Contacts between the two chains:
Residue R200 in chain A interacts with residue D24 in chain B (closest heavy-atom distance 2.7 Å).
Residue F197 in chain A interacts with residue Q122 in chain B (closest heavy-atom distance 3.4 Å).
Residue Q123 in chain A is in contact with residue F197 in chain B (closest heavy-atom distance 3.5 Å).
Residue F194 in chain A contacts residue G127 in chain B (closest heavy-atom distance 3.6 Å).
Residue V157 in chain A contacts residue R189 in chain B (closest heavy-atom distance 3.4 Å).
Residue A158 in chain A contacts residue F194 in chain B (closest heavy-atom distance 4.5 Å).
Residue Q190 in chain A contacts residue Q190 in chain B (closest heavy-atom distance 4.2 Å).
Residue I23 in chain A is in contact with residue R200 in chain B (closest heavy-atom distance 3.5 Å).
Residue Q123 in chain A contacts residue V199 in chain B (closest heavy-atom distance 3.4 Å).
Residue D24 in chain A contacts residue R200 in chain B (closest heavy-atom distance 2.6 Å).
Residue L182 in chain A is in contact with residue L182 in chain B (closest heavy-atom distance 3.6 Å).
Residue Q190 in chain A interacts with residue G127 in chain B (closest heavy-atom distance 3.2 Å).
Residue M179 in chain A contacts residue L182 in chain B (closest heavy-atom distance 3.7 Å).
Residue F125 in chain A is in contact with residue F194 in chain B (closest heavy-atom distance 3.4 Å).
Residue F193 in chain A interacts with residue F154 in chain B (closest heavy-atom distance 3.7 Å).
Residue F194 in chain A contacts residue F125 in chain B (closest heavy-atom distance 3.5 Å).
Residue L183 in chain A contacts residue L183 in chain B (closest heavy-atom distance 3.9 Å).
Residue L183 in chain A contacts residue L182 in chain B (closest heavy-atom distance 4.3 Å).
Residue F193 in chain A contacts residue V157 in chain B (closest heavy-atom distance 3.7 Å).
Residue K27 in chain A contacts residue R200 in chain B (closest heavy-atom distance 3.5 Å).
Residue G127 in chain A is in contact with residue F194 in chain B (closest heavy-atom distance 3.6 Å).
Residue F186 in chain A contacts residue L183 in chain B (closest heavy-atom distance 3.7 Å).
Residue M159 in chain A contacts residue F186 in chain B (closest heavy-atom distance 4.1 Å).
Residue A158 in chain A interacts with residue R189 in chain B (closest heavy-atom distance 3.4 Å).
Residue F194 in chain A contacts residue V157 in chain B (closest heavy-atom distance 4.2 Å).
Residue V157 in chain A is in contact with residue F194 in chain B (closest heavy-atom distance 4.5 Å).
Residue F194 in chain A interacts with residue F154 in chain B (closest heavy-atom distance 4.2 Å).
Residue F154 in chain A contacts residue F197 in chain B (closest heavy-atom distance 3.6 Å).
Residue Q190 in chain A is in contact with residue N187 in chain B (closest heavy-atom distance 2.6 Å).
Residue F197 in chain A contacts residue F154 in chain B (closest heavy-atom distance 3.7 Å).
Residue N156 in chain A is in contact with residue F193 in chain B (closest heavy-atom distance 3.3 Å).
Residue R200 in chain A is in contact with residue R200 in chain B (closest heavy-atom distance 3.7 Å).
Residue N187 in chain A contacts residue Q190 in chain B (closest heavy-atom distance 2.6 Å).
Residue D128 in chain A is in contact with residue Q190 in chain B (closest heavy-atom distance 4.1 Å).
Residue G127 in chain A is in contact with residue Q190 in chain B (closest heavy-atom distance 3.2 Å).
Residue Q122 in chain A interacts with residue F197 in chain B (closest heavy-atom distance 3.4 Å).
Residue L182 in chain A contacts residue L183 in chain B (closest heavy-atom distance 4.4 Å).
Residue F154 in chain A interacts with residue F193 in chain B (closest heavy-atom distance 3.7 Å).
Residue F193 in chain A interacts with residue N156 in chain B (closest heavy-atom distance 3.5 Å).
Residue V199 in chain A is in contact with residue Q123 in chain B (closest heavy-atom distance 3.9 Å).
Residue F186 in chain A interacts with residue F186 in chain B (closest heavy-atom distance 4.0 Å).
Residue L183 in chain A contacts residue F186 in chain B (closest heavy-atom distance 3.8 Å).
Residue L182 in chain A contacts residue M179 in chain B (closest heavy-atom distance 3.8 Å).
Residue F194 in chain A contacts residue N126 in chain B (closest heavy-atom distance 4.2 Å).
Residue Q190 in chain A contacts residue D128 in chain B (closest heavy-atom distance 3.8 Å).
Residue F186 in chain A contacts residue M159 in chain B (closest heavy-atom distance 3.7 Å).
Residue R200 in chain A contacts residue K27 in chain B (closest heavy-atom distance 4.1 Å).
Residue L130 in chain A interacts with residue F194 in chain B (closest heavy-atom distance 4.0 Å).
Residue V157 in chain A is in contact with residue F193 in chain B (closest heavy-atom distance 3.7 Å).
Residue F186 in chain A interacts with residue T131 in chain B (closest heavy-atom distance 3.9 Å).
Residue F154 in chain A is in contact with residue F194 in chain B (closest heavy-atom distance 4.3 Å).
Residue N187 in chain A is in contact with residue F186 in chain B (closest heavy-atom distance 3.6 Å).
Residue N156 in chain A interacts with residue R189 in chain B (closest heavy-atom distance 2.9 Å).
Residue N126 in chain A is in contact with residue F194 in chain B (closest heavy-atom distance 4.2 Å).
Residue F194 in chain A interacts with residue L130 in chain B (closest heavy-atom distance 4.4 Å).
Residue T131 in chain A contacts residue F186 in chain B (closest heavy-atom distance 3.9 Å).
Residue A158 in chain A contacts residue F193 in chain B (closest heavy-atom distance 4.4 Å).
Residue F186 in chain A interacts with residue N187 in chain B (closest heavy-atom distance 3.4 Å).
Residue R200 in chain A interacts with residue I23 in chain B (closest heavy-atom distance 3.6 Å).
Residue F197 in chain A contacts residue Q123 in chain B (closest heavy-atom distance 3.7 Å).

Sequence of chain A:
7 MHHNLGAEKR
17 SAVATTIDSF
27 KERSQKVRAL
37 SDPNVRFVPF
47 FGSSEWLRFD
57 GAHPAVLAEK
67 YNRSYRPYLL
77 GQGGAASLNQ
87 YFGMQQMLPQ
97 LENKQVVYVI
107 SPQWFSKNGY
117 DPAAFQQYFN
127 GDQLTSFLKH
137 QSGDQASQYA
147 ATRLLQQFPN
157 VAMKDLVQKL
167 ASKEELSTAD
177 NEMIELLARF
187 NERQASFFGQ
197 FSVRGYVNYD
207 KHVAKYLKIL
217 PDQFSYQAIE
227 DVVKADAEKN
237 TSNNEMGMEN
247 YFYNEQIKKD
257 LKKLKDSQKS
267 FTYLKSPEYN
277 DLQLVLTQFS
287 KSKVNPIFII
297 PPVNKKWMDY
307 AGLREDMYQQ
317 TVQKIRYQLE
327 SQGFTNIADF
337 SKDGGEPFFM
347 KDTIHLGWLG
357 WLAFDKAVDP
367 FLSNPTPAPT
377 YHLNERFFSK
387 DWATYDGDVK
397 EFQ

This data describes a binding interaction between two proteins.

Sequence of chain B:
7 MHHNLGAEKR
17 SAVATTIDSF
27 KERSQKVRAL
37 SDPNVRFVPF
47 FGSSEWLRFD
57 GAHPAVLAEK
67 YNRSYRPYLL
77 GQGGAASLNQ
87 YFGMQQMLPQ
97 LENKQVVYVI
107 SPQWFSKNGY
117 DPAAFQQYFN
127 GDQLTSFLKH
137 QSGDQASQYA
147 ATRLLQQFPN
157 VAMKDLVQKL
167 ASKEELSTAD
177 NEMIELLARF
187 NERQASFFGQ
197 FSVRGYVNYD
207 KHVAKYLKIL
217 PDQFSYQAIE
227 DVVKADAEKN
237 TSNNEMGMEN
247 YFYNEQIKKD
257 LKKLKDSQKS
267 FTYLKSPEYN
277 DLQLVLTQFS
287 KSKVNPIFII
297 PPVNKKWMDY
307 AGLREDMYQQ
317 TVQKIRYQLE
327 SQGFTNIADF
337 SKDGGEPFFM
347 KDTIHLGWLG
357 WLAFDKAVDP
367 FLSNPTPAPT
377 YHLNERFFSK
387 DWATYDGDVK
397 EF